Interface contacts:
Residue P574 in protein 1 interacts with residue Q179 in protein 2 (closest heavy-atom distance 3.3 Å).
Residue Y373 in protein 1 is in contact with residue E278 in protein 2 (closest heavy-atom distance 3.1 Å).
Residue D508 in protein 1 interacts with residue R233 in protein 2 (closest heavy-atom distance 3.3 Å).
Residue E572 in protein 1 interacts with residue T177 in protein 2 (closest heavy-atom distance 3.2 Å).
Residue Q270 in protein 1 is in contact with residue A194 in protein 2 (closest heavy-atom distance 3.2 Å).
Residue E317 in protein 1 interacts with residue F129 in protein 2 (closest heavy-atom distance 3.3 Å).
Residue T507 in protein 1 interacts with residue R233 in protein 2 (closest heavy-atom distance 3.5 Å).
Residue D541 in protein 1 is in contact with residue R181 in protein 2 (closest heavy-atom distance 3.2 Å).
Residue K465 in protein 1 interacts with residue L273 in protein 2 (closest heavy-atom distance 3.3 Å).
Residue R370 in protein 1 interacts with residue F129 in protein 2 (closest heavy-atom distance 3.6 Å).
Residue H392 in protein 1 is in contact with residue A288 in protein 2 (closest heavy-atom distance 3.3 Å).
Residue L324 in protein 1 is in contact with residue Y140 in protein 2 (closest heavy-atom distance 3.6 Å).
Residue E575 in protein 1 is in contact with residue R173 in protein 2 (closest heavy-atom distance 3.5 Å).
Residue Y573 in protein 1 interacts with residue A178 in protein 2 (closest heavy-atom distance 3.3 Å).
Residue E575 in protein 1 interacts with residue Q179 in protein 2 (closest heavy-atom distance 3.2 Å).
Residue C268 in protein 1 is in contact with residue N193 in protein 2 (closest heavy-atom distance 3.6 Å).
Residue L325 in protein 1 contacts residue Y140 in protein 2 (closest heavy-atom distance 3.5 Å).
Residue R252 in protein 1 interacts with residue Y140 in protein 2 (closest heavy-atom distance 3.1 Å).
Residue R265 in protein 1 contacts residue F250 in protein 2 (closest heavy-atom distance 3.4 Å).
Residue S331 in protein 1 is in contact with residue L134 in protein 2 (closest heavy-atom distance 3.1 Å).
Residue D424 in protein 1 interacts with residue Q272 in protein 2 (closest heavy-atom distance 3.6 Å).
Residue M402 in protein 1 contacts residue P277 in protein 2 (closest heavy-atom distance 3.5 Å).
Residue Q396 in protein 1 contacts residue A285 in protein 2 (closest heavy-atom distance 3.1 Å).
Residue R265 in protein 1 interacts with residue Y253 in protein 2 (closest heavy-atom distance 3.4 Å).
Residue Q270 in protein 1 is in contact with residue Y198 in protein 2 (closest heavy-atom distance 3.3 Å).
Residue C268 in protein 1 is in contact with residue T197 in protein 2 (closest heavy-atom distance 3.3 Å).
Residue R237 in protein 1 contacts residue Y140 in protein 2 (closest heavy-atom distance 3.2 Å).
Residue P275 in protein 1 contacts residue Y140 in protein 2 (closest heavy-atom distance 3.3 Å).
Residue S271 in protein 1 contacts residue Y198 in protein 2 (closest heavy-atom distance 3.4 Å).
Residue K433 in protein 1 contacts residue L275 in protein 2 (closest heavy-atom distance 2.8 Å).
Residue E320 in protein 1 contacts residue P132 in protein 2 (closest heavy-atom distance 3.5 Å).
Residue I328 in protein 1 contacts residue H141 in protein 2 (closest heavy-atom distance 3.6 Å).
Residue E321 in protein 1 is in contact with residue Y140 in protein 2 (closest heavy-atom distance 2.3 Å).
Residue F313 in protein 1 is in contact with residue S138 in protein 2 (closest heavy-atom distance 3.4 Å).
Residue F313 in protein 1 interacts with residue V139 in protein 2 (closest heavy-atom distance 3.0 Å).
Residue E320 in protein 1 contacts residue T130 in protein 2 (closest heavy-atom distance 2.7 Å).
Residue Q396 in protein 1 interacts with residue N284 in protein 2 (closest heavy-atom distance 3.3 Å).
Residue Q372 in protein 1 interacts with residue V164 in protein 2 (closest heavy-atom distance 3.3 Å).
Residue R265 in protein 1 contacts residue Y249 in protein 2 (closest heavy-atom distance 3.6 Å).
Residue Y395 in protein 1 contacts residue L280 in protein 2 (closest heavy-atom distance 3.4 Å).
Residue E461 in protein 1 contacts residue R233 in protein 2 (closest heavy-atom distance 3.0 Å).
Residue Q270 in protein 1 contacts residue A195 in protein 2 (closest heavy-atom distance 3.3 Å).
Residue S505 in protein 1 interacts with residue R233 in protein 2 (closest heavy-atom distance 3.6 Å).
Residue E317 in protein 1 contacts residue S128 in protein 2 (closest heavy-atom distance 3.3 Å).
Residue E269 in protein 1 is in contact with residue A194 in protein 2 (closest heavy-atom distance 3.3 Å).
Residue E572 in protein 1 is in contact with residue A178 in protein 2 (closest heavy-atom distance 3.1 Å).
Residue R241 in protein 1 contacts residue V139 in protein 2 (closest heavy-atom distance 3.3 Å).
Residue D361 in protein 1 contacts residue A285 in protein 2 (closest heavy-atom distance 3.6 Å).
Residue L240 in protein 1 contacts residue Y140 in protein 2 (closest heavy-atom distance 2.9 Å).
Residue C268 in protein 1 is in contact with residue A194 in protein 2 (closest heavy-atom distance 3.2 Å).
Residue F313 in protein 1 is in contact with residue P137 in protein 2 (closest heavy-atom distance 2.9 Å).
Residue H392 in protein 1 is in contact with residue N284 in protein 2 (closest heavy-atom distance 3.6 Å).
Residue S271 in protein 1 contacts residue T197 in protein 2 (closest heavy-atom distance 3.4 Å).
Residue T426 in protein 1 interacts with residue Q272 in protein 2 (closest heavy-atom distance 3.5 Å).
Residue T364 in protein 1 contacts residue A285 in protein 2 (closest heavy-atom distance 3.0 Å).
Residue E320 in protein 1 interacts with residue F129 in protein 2 (closest heavy-atom distance 3.6 Å).
Residue A403 in protein 1 interacts with residue E278 in protein 2 (closest heavy-atom distance 3.2 Å).
Residue R370 in protein 1 is in contact with residue Y166 in protein 2 (closest heavy-atom distance 3.4 Å).
Residue Q539 in protein 1 interacts with residue R233 in protein 2 (closest heavy-atom distance 2.6 Å).
Residue Q396 in protein 1 interacts with residue L281 in protein 2 (closest heavy-atom distance 2.6 Å).

Sequence of protein 2:
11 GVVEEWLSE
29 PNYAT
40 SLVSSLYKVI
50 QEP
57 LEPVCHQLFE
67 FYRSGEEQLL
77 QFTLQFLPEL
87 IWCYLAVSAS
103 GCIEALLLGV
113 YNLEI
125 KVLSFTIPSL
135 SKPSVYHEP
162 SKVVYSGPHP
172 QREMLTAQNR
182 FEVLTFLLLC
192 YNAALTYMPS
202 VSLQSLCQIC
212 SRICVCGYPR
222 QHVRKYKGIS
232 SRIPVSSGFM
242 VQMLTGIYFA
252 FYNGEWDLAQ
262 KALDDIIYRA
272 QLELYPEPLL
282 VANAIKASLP

Sequence of protein 1:
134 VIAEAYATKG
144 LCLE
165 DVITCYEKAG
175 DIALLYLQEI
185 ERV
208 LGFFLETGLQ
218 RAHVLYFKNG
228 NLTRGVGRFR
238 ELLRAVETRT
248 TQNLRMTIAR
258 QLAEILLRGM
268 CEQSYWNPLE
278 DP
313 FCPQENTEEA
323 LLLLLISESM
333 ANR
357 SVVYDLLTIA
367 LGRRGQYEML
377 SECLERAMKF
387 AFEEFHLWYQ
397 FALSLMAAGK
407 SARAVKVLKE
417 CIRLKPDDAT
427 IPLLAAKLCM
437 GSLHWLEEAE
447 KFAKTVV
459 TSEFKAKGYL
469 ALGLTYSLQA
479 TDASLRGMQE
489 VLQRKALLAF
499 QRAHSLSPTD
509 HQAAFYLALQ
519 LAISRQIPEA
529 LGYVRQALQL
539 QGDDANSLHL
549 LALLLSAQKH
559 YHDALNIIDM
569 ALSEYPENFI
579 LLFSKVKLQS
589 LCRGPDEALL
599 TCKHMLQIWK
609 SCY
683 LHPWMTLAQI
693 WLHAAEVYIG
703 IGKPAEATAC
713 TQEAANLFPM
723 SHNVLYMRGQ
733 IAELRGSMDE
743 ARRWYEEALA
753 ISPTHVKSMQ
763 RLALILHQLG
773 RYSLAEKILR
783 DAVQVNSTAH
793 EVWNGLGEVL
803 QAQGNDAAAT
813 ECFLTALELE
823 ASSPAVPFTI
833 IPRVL

The following describes two proteins that form a bound complex.